This data describes a binding interaction between two proteins.

Sequence of the second protein:
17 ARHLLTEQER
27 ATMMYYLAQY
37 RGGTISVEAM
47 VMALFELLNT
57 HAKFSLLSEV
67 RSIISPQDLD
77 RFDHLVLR

Interface contacts:
Residue S71 in the first protein is in contact with residue Y36 in the second protein (closest heavy-atom distance 2.9 Å).
Residue M29 in the first protein contacts residue V66 in the second protein (closest heavy-atom distance 4.3 Å).
Residue F51 in the first protein is in contact with residue L62 in the second protein (closest heavy-atom distance 3.5 Å).
Residue F51 in the first protein interacts with residue V82 in the second protein (closest heavy-atom distance 3.7 Å).
Residue L33 in the first protein is in contact with residue V66 in the second protein (closest heavy-atom distance 4.1 Å).
Residue I69 in the first protein contacts residue R37 in the second protein (closest heavy-atom distance 2.8 Å).
Residue I70 in the first protein interacts with residue V43 in the second protein (closest heavy-atom distance 4.5 Å).
Residue L62 in the first protein is in contact with residue L50 in the second protein (closest heavy-atom distance 3.9 Å).
Residue N55 in the first protein interacts with residue N55 in the second protein (closest heavy-atom distance 4.0 Å).
Residue F78 in the first protein is in contact with residue V47 in the second protein (closest heavy-atom distance 3.5 Å).
Residue L50 in the first protein is in contact with residue V66 in the second protein (closest heavy-atom distance 3.8 Å).
Residue F78 in the first protein is in contact with residue M46 in the second protein (closest heavy-atom distance 4.1 Å).
Residue L81 in the first protein is in contact with residue F51 in the second protein (closest heavy-atom distance 4.3 Å).
Residue E44 in the first protein is in contact with residue L81 in the second protein (closest heavy-atom distance 3.4 Å).
Residue V66 in the first protein contacts residue L50 in the second protein (closest heavy-atom distance 3.8 Å).
Residue V43 in the first protein interacts with residue D74 in the second protein (closest heavy-atom distance 4.1 Å).
Residue D74 in the first protein is in contact with residue V43 in the second protein (closest heavy-atom distance 4.1 Å).
Residue I70 in the first protein contacts residue Y36 in the second protein (closest heavy-atom distance 3.7 Å).
Residue E44 in the first protein is in contact with residue R77 in the second protein (closest heavy-atom distance 4.4 Å).
Residue L50 in the first protein interacts with residue L62 in the second protein (closest heavy-atom distance 3.9 Å).
Residue D74 in the first protein contacts residue Y36 in the second protein (closest heavy-atom distance 2.6 Å).
Residue V47 in the first protein is in contact with residue V82 in the second protein (closest heavy-atom distance 4.1 Å).
Residue L81 in the first protein interacts with residue V47 in the second protein (closest heavy-atom distance 3.7 Å).
Residue V47 in the first protein is in contact with residue L81 in the second protein (closest heavy-atom distance 3.7 Å).
Residue V43 in the first protein interacts with residue L81 in the second protein (closest heavy-atom distance 4.6 Å).
Residue L62 in the first protein contacts residue F51 in the second protein (closest heavy-atom distance 3.5 Å).
Residue L81 in the first protein interacts with residue E44 in the second protein (closest heavy-atom distance 3.4 Å).
Residue R77 in the first protein is in contact with residue E44 in the second protein (closest heavy-atom distance 4.4 Å).
Residue F51 in the first protein interacts with residue K59 in the second protein (closest heavy-atom distance 3.8 Å).
Residue V43 in the first protein interacts with residue F78 in the second protein (closest heavy-atom distance 4.1 Å).
Residue I70 in the first protein interacts with residue R37 in the second protein (closest heavy-atom distance 4.3 Å).
Residue V43 in the first protein interacts with residue I70 in the second protein (closest heavy-atom distance 4.5 Å).
Residue V66 in the first protein contacts residue M29 in the second protein (closest heavy-atom distance 4.3 Å).
Residue A58 in the first protein contacts residue L54 in the second protein (closest heavy-atom distance 3.9 Å).
Residue R37 in the first protein contacts residue S71 in the second protein (closest heavy-atom distance 3.7 Å).
Residue M46 in the first protein is in contact with residue F78 in the second protein (closest heavy-atom distance 4.1 Å).
Residue L54 in the first protein is in contact with residue L62 in the second protein (closest heavy-atom distance 4.0 Å).
Residue Y36 in the first protein interacts with residue I70 in the second protein (closest heavy-atom distance 3.7 Å).
Residue S71 in the first protein contacts residue R37 in the second protein (closest heavy-atom distance 3.7 Å).
Residue M46 in the first protein interacts with residue I70 in the second protein (closest heavy-atom distance 4.1 Å).
Residue I70 in the first protein contacts residue M46 in the second protein (closest heavy-atom distance 4.1 Å).
Residue Y36 in the first protein contacts residue D74 in the second protein (closest heavy-atom distance 2.6 Å).
Residue V66 in the first protein interacts with residue L33 in the second protein (closest heavy-atom distance 4.1 Å).
Residue Y36 in the first protein is in contact with residue S71 in the second protein (closest heavy-atom distance 2.9 Å).
Residue R37 in the first protein is in contact with residue I70 in the second protein (closest heavy-atom distance 4.3 Å).
Residue R77 in the first protein contacts residue V43 in the second protein (closest heavy-atom distance 3.9 Å).
Residue L62 in the first protein interacts with residue L54 in the second protein (closest heavy-atom distance 4.0 Å).
Residue V47 in the first protein is in contact with residue F78 in the second protein (closest heavy-atom distance 3.5 Å).
Residue I69 in the first protein interacts with residue L33 in the second protein (closest heavy-atom distance 3.5 Å).
Residue L54 in the first protein interacts with residue A58 in the second protein (closest heavy-atom distance 3.9 Å).
Residue V82 in the first protein is in contact with residue V47 in the second protein (closest heavy-atom distance 4.1 Å).
Residue V82 in the first protein contacts residue F51 in the second protein (closest heavy-atom distance 3.7 Å).
Residue R37 in the first protein is in contact with residue I69 in the second protein (closest heavy-atom distance 2.8 Å).
Residue I69 in the first protein contacts residue Y36 in the second protein (closest heavy-atom distance 4.0 Å).
Residue Y36 in the first protein is in contact with residue I69 in the second protein (closest heavy-atom distance 4.0 Å).
Residue V43 in the first protein is in contact with residue R77 in the second protein (closest heavy-atom distance 3.9 Å).
Residue L33 in the first protein is in contact with residue I69 in the second protein (closest heavy-atom distance 3.5 Å).
Residue F78 in the first protein contacts residue V43 in the second protein (closest heavy-atom distance 4.1 Å).
Residue F51 in the first protein is in contact with residue L81 in the second protein (closest heavy-atom distance 4.3 Å).
Residue K59 in the first protein contacts residue F51 in the second protein (closest heavy-atom distance 3.8 Å).

Sequence of the first protein:
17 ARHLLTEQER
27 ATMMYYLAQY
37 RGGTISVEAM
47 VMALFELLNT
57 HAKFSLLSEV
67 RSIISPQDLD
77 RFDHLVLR